Sequence of protein 2:
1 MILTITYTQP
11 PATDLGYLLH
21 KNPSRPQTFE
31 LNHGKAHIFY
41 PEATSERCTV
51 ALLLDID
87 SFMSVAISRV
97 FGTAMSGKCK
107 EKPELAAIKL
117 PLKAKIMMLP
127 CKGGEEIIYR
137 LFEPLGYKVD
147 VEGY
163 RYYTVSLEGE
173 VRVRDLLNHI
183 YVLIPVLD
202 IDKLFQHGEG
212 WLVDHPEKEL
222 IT

Sequence of protein 1:
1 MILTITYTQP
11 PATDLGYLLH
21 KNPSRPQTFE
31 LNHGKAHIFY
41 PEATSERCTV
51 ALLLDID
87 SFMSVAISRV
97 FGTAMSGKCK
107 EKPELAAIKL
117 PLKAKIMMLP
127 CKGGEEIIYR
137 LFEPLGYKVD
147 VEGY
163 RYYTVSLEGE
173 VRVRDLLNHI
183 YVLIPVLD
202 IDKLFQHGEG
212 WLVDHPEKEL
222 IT

Contacts between the two chains:
Residue A51 in protein 2 is in contact with residue F39 in protein 1 (closest heavy-atom distance 4.0 Å).
Residue E42 in protein 2 contacts residue E42 in protein 1 (closest heavy-atom distance 4.2 Å).
Residue A43 in protein 2 is in contact with residue K121 in protein 1 (closest heavy-atom distance 4.4 Å).
Residue M123 in protein 2 interacts with residue P26 in protein 1 (closest heavy-atom distance 3.7 Å).
Residue F39 in protein 2 interacts with residue I2 in protein 1 (closest heavy-atom distance 3.7 Å).
Residue P41 in protein 2 is in contact with residue K121 in protein 1 (closest heavy-atom distance 2.9 Å).
Residue D55 in protein 2 interacts with residue D55 in protein 1 (closest heavy-atom distance 3.8 Å).
Residue T4 in protein 2 interacts with residue P41 in protein 1 (closest heavy-atom distance 4.5 Å).
Residue R47 in protein 2 interacts with residue R47 in protein 1 (closest heavy-atom distance 3.3 Å).
Residue Y150 in protein 2 contacts residue S24 in protein 1 (closest heavy-atom distance 3.5 Å).
Residue M123 in protein 2 is in contact with residue Y40 in protein 1 (closest heavy-atom distance 3.8 Å).
Residue P26 in protein 2 is in contact with residue I2 in protein 1 (closest heavy-atom distance 3.8 Å).
Residue E42 in protein 2 interacts with residue K121 in protein 1 (closest heavy-atom distance 3.9 Å).
Residue H37 in protein 2 interacts with residue L53 in protein 1 (closest heavy-atom distance 3.9 Å).
Residue R25 in protein 2 contacts residue Y150 in protein 1 (closest heavy-atom distance 3.2 Å).
Residue F39 in protein 2 contacts residue M123 in protein 1 (closest heavy-atom distance 3.9 Å).
Residue P41 in protein 2 contacts residue T4 in protein 1 (closest heavy-atom distance 4.5 Å).
Residue S24 in protein 2 interacts with residue T166 in protein 1 (closest heavy-atom distance 4.7 Å).
Residue S24 in protein 2 contacts residue E148 in protein 1 (closest heavy-atom distance 2.6 Å).
Residue R47 in protein 2 contacts residue E42 in protein 1 (closest heavy-atom distance 2.9 Å).
Residue M123 in protein 2 contacts residue F39 in protein 1 (closest heavy-atom distance 3.9 Å).
Residue K121 in protein 2 interacts with residue P41 in protein 1 (closest heavy-atom distance 2.9 Å).
Residue L53 in protein 2 contacts residue L53 in protein 1 (closest heavy-atom distance 4.7 Å).
Residue P23 in protein 2 interacts with residue M123 in protein 1 (closest heavy-atom distance 4.1 Å).
Residue T4 in protein 2 contacts residue F39 in protein 1 (closest heavy-atom distance 4.3 Å).
Residue H37 in protein 2 interacts with residue D55 in protein 1 (closest heavy-atom distance 3.8 Å).
Residue K121 in protein 2 is in contact with residue Y40 in protein 1 (closest heavy-atom distance 3.5 Å).
Residue P26 in protein 2 is in contact with residue M123 in protein 1 (closest heavy-atom distance 3.7 Å).
Residue K121 in protein 2 interacts with residue E42 in protein 1 (closest heavy-atom distance 3.9 Å).
Residue F39 in protein 2 contacts residue T4 in protein 1 (closest heavy-atom distance 4.3 Å).
Residue L53 in protein 2 contacts residue H37 in protein 1 (closest heavy-atom distance 3.9 Å).
Residue T49 in protein 2 contacts residue P41 in protein 1 (closest heavy-atom distance 4.8 Å).
Residue E42 in protein 2 is in contact with residue R47 in protein 1 (closest heavy-atom distance 2.9 Å).
Residue P26 in protein 2 contacts residue M124 in protein 1 (closest heavy-atom distance 3.9 Å).
Residue P41 in protein 2 interacts with residue P41 in protein 1 (closest heavy-atom distance 4.0 Å).
Residue I2 in protein 2 interacts with residue P26 in protein 1 (closest heavy-atom distance 3.8 Å).
Residue F39 in protein 2 is in contact with residue A51 in protein 1 (closest heavy-atom distance 4.0 Å).
Residue P41 in protein 2 is in contact with residue T49 in protein 1 (closest heavy-atom distance 4.8 Å).
Residue L53 in protein 2 interacts with residue F39 in protein 1 (closest heavy-atom distance 3.7 Å).
Residue H37 in protein 2 is in contact with residue H37 in protein 1 (closest heavy-atom distance 4.0 Å).
Residue I2 in protein 2 interacts with residue F39 in protein 1 (closest heavy-atom distance 3.7 Å).
Residue Y150 in protein 2 interacts with residue P26 in protein 1 (closest heavy-atom distance 4.7 Å).
Residue F39 in protein 2 interacts with residue F39 in protein 1 (closest heavy-atom distance 4.1 Å).
Residue D55 in protein 2 interacts with residue H37 in protein 1 (closest heavy-atom distance 3.8 Å).
Residue F39 in protein 2 interacts with residue L53 in protein 1 (closest heavy-atom distance 3.7 Å).
Residue S24 in protein 2 is in contact with residue Y150 in protein 1 (closest heavy-atom distance 3.5 Å).
Residue M124 in protein 2 contacts residue P26 in protein 1 (closest heavy-atom distance 3.9 Å).
Residue E148 in protein 2 is in contact with residue S24 in protein 1 (closest heavy-atom distance 2.6 Å).
Residue K35 in protein 2 is in contact with residue D55 in protein 1 (closest heavy-atom distance 3.4 Å).
Residue Y150 in protein 2 is in contact with residue R25 in protein 1 (closest heavy-atom distance 3.2 Å).
Residue Y40 in protein 2 interacts with residue M123 in protein 1 (closest heavy-atom distance 3.8 Å).
Residue Y40 in protein 2 contacts residue K121 in protein 1 (closest heavy-atom distance 3.5 Å).
Residue M123 in protein 2 interacts with residue P23 in protein 1 (closest heavy-atom distance 4.1 Å).
Residue T166 in protein 2 interacts with residue S24 in protein 1 (closest heavy-atom distance 4.7 Å).
Residue P26 in protein 2 contacts residue Y150 in protein 1 (closest heavy-atom distance 4.7 Å).
Residue K121 in protein 2 interacts with residue A43 in protein 1 (closest heavy-atom distance 4.4 Å).
Residue D55 in protein 2 is in contact with residue K35 in protein 1 (closest heavy-atom distance 3.3 Å).

These two protein chains interact to form a complex.